Contacts between the two chains:
Residue L233 in the first protein contacts residue I201 in the second protein (closest heavy-atom distance 2.9 Å).
Residue R111 in the first protein interacts with residue M206 in the second protein (closest heavy-atom distance 3.2 Å).
Residue M225 in the first protein is in contact with residue M206 in the second protein (closest heavy-atom distance 3.1 Å).
Residue E104 in the first protein interacts with residue K103 in the second protein (closest heavy-atom distance 3.1 Å).
Residue E115 in the first protein interacts with residue R209 in the second protein (closest heavy-atom distance 3.3 Å).
Residue E115 in the first protein interacts with residue D207 in the second protein (closest heavy-atom distance 3.8 Å).
Residue E100 in the first protein is in contact with residue K106 in the second protein (closest heavy-atom distance 3.6 Å).
Residue S116 in the first protein is in contact with residue R209 in the second protein (closest heavy-atom distance 3.5 Å).
Residue S228 in the first protein is in contact with residue E107 in the second protein (closest heavy-atom distance 3.6 Å).
Residue N82 in the first protein contacts residue R96 in the second protein (closest heavy-atom distance 3.7 Å).
Residue M225 in the first protein interacts with residue M187 in the second protein (closest heavy-atom distance 3.9 Å).
Residue N221 in the first protein contacts residue M210 in the second protein (closest heavy-atom distance 3.2 Å).
Residue I246 in the first protein is in contact with residue R212 in the second protein (closest heavy-atom distance 4.0 Å).
Residue L232 in the first protein is in contact with residue S200 in the second protein (closest heavy-atom distance 3.6 Å).
Residue D217 in the first protein interacts with residue R209 in the second protein (closest heavy-atom distance 4.1 Å).
Residue L232 in the first protein contacts residue A111 in the second protein (closest heavy-atom distance 3.3 Å).
Residue F238 in the first protein is in contact with residue L204 in the second protein (closest heavy-atom distance 3.6 Å).
Residue K227 in the first protein contacts residue L203 in the second protein (closest heavy-atom distance 3.8 Å).
Residue R107 in the first protein is in contact with residue E100 in the second protein (closest heavy-atom distance 3.8 Å).
Residue E235 in the first protein interacts with residue K223 in the second protein (closest heavy-atom distance 2.9 Å).
Residue Y231 in the first protein contacts residue A111 in the second protein (closest heavy-atom distance 3.6 Å).
Residue G230 in the first protein interacts with residue E107 in the second protein (closest heavy-atom distance 3.5 Å).
Residue K227 in the first protein contacts residue L204 in the second protein (closest heavy-atom distance 3.3 Å).
Residue D243 in the first protein interacts with residue R212 in the second protein (closest heavy-atom distance 2.7 Å).
Residue M225 in the first protein is in contact with residue L204 in the second protein (closest heavy-atom distance 4.0 Å).
Residue L242 in the first protein is in contact with residue V215 in the second protein (closest heavy-atom distance 4.0 Å).
Residue L232 in the first protein contacts residue L192 in the second protein (closest heavy-atom distance 4.1 Å).
Residue D239 in the first protein interacts with residue K216 in the second protein (closest heavy-atom distance 3.7 Å).
Residue A224 in the first protein is in contact with residue M206 in the second protein (closest heavy-atom distance 3.3 Å).
Residue K227 in the first protein interacts with residue I201 in the second protein (closest heavy-atom distance 3.9 Å).
Residue V223 in the first protein interacts with residue G208 in the second protein (closest heavy-atom distance 2.9 Å).
Residue G230 in the first protein is in contact with residue A111 in the second protein (closest heavy-atom distance 4.0 Å).
Residue L232 in the first protein interacts with residue K156 in the second protein (closest heavy-atom distance 3.5 Å).
Residue I103 in the first protein is in contact with residue R96 in the second protein (closest heavy-atom distance 3.6 Å).
Residue E115 in the first protein is in contact with residue G208 in the second protein (closest heavy-atom distance 3.0 Å).
Residue E235 in the first protein interacts with residue E220 in the second protein (closest heavy-atom distance 4.1 Å).
Residue F238 in the first protein is in contact with residue I219 in the second protein (closest heavy-atom distance 3.2 Å).
Residue V81 in the first protein contacts residue R96 in the second protein (closest heavy-atom distance 3.6 Å).
Residue M225 in the first protein is in contact with residue Q205 in the second protein (closest heavy-atom distance 3.5 Å).
Residue G230 in the first protein is in contact with residue E110 in the second protein (closest heavy-atom distance 4.0 Å).
Residue R111 in the first protein interacts with residue D207 in the second protein (closest heavy-atom distance 2.8 Å).
Residue R111 in the first protein is in contact with residue E100 in the second protein (closest heavy-atom distance 4.0 Å).
Residue V223 in the first protein interacts with residue D207 in the second protein (closest heavy-atom distance 3.9 Å).
Residue L233 in the first protein contacts residue S200 in the second protein (closest heavy-atom distance 3.4 Å).
Residue R107 in the first protein is in contact with residue R97 in the second protein (closest heavy-atom distance 3.2 Å).
Residue E100 in the first protein contacts residue K103 in the second protein (closest heavy-atom distance 3.2 Å).
Residue N101 in the first protein is in contact with residue K103 in the second protein (closest heavy-atom distance 2.8 Å).
Residue V222 in the first protein contacts residue G208 in the second protein (closest heavy-atom distance 4.0 Å).
Residue V222 in the first protein is in contact with residue R209 in the second protein (closest heavy-atom distance 3.5 Å).
Residue V223 in the first protein interacts with residue M206 in the second protein (closest heavy-atom distance 3.7 Å).
Residue L232 in the first protein contacts residue I201 in the second protein (closest heavy-atom distance 3.5 Å).
Residue K227 in the first protein interacts with residue A202 in the second protein (closest heavy-atom distance 2.9 Å).
Residue Q226 in the first protein interacts with residue Q205 in the second protein (closest heavy-atom distance 2.8 Å).
Residue A106 in the first protein contacts residue R96 in the second protein (closest heavy-atom distance 4.0 Å).
Residue G229 in the first protein is in contact with residue E107 in the second protein (closest heavy-atom distance 2.6 Å).
Residue E235 in the first protein is in contact with residue I219 in the second protein (closest heavy-atom distance 3.7 Å).
Residue V222 in the first protein is in contact with residue M206 in the second protein (closest heavy-atom distance 3.4 Å).
Residue E117 in the first protein interacts with residue R209 in the second protein (closest heavy-atom distance 2.9 Å).
Residue V222 in the first protein interacts with residue M210 in the second protein (closest heavy-atom distance 2.8 Å).
Residue Q226 in the first protein contacts residue E100 in the second protein (closest heavy-atom distance 3.9 Å).

Sequence of the first protein:
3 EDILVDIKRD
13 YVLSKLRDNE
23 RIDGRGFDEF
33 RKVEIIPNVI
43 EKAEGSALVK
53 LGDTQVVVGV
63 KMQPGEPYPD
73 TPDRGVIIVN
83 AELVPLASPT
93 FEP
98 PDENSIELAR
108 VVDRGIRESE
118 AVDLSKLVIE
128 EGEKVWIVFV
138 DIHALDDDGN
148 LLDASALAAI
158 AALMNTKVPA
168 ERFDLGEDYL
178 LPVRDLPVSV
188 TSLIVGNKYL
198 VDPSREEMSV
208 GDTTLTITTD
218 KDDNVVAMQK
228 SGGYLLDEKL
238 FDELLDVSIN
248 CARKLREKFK

These two protein chains interact to form a complex.

Sequence of the second protein:
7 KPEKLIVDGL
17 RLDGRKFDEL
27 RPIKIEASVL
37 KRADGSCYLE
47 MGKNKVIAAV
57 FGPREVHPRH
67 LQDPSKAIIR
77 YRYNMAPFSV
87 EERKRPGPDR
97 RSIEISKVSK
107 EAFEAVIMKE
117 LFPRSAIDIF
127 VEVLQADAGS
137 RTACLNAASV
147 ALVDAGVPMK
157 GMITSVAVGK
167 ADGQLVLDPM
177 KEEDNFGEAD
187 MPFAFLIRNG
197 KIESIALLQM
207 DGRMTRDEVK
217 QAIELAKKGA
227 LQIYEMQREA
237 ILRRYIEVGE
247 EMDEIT